These two protein chains interact to form a complex.

Sequence of protein 1:
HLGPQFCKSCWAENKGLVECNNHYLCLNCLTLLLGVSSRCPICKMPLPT

Contacts between the two chains:
Residue M693 in protein 2 is in contact with residue P65 in protein 1 (closest heavy-atom distance 3.9 Å).
Residue T695 in protein 2 contacts residue K32 in protein 1 (closest heavy-atom distance 4.4 Å).
Residue W1392 in protein 2 is in contact with residue P28 in protein 1 (closest heavy-atom distance 4.0 Å).
Residue H1348 in protein 2 interacts with residue N38 in protein 1 (closest heavy-atom distance 3.5 Å).
Residue S1183 in protein 2 interacts with residue G27 in protein 1 (closest heavy-atom distance 4.8 Å).
Residue S1183 in protein 2 contacts residue P28 in protein 1 (closest heavy-atom distance 3.1 Å).
Residue R1380 in protein 2 is in contact with residue F30 in protein 1 (closest heavy-atom distance 2.6 Å).
Residue N607 in protein 2 contacts residue V60 in protein 1 (closest heavy-atom distance 3.8 Å).
Residue S692 in protein 2 contacts residue S33 in protein 1 (closest heavy-atom distance 3.2 Å).
Residue M694 in protein 2 interacts with residue W35 in protein 1 (closest heavy-atom distance 3.7 Å).
Residue M1184 in protein 2 contacts residue P28 in protein 1 (closest heavy-atom distance 3.7 Å).
Residue K691 in protein 2 interacts with residue S33 in protein 1 (closest heavy-atom distance 4.1 Å).
Residue S692 in protein 2 interacts with residue C53 in protein 1 (closest heavy-atom distance 4.5 Å).
Residue N1721 in protein 2 interacts with residue P65 in protein 1 (closest heavy-atom distance 4.2 Å).
Residue W1392 in protein 2 contacts residue K32 in protein 1 (closest heavy-atom distance 3.5 Å).
Residue M693 in protein 2 interacts with residue L57 in protein 1 (closest heavy-atom distance 4.2 Å).
Residue C1723 in protein 2 contacts residue K68 in protein 1 (closest heavy-atom distance 3.5 Å).
Residue D1724 in protein 2 interacts with residue K68 in protein 1 (closest heavy-atom distance 2.8 Å).
Residue N607 in protein 2 is in contact with residue G59 in protein 1 (closest heavy-atom distance 3.6 Å).
Residue R1380 in protein 2 is in contact with residue W35 in protein 1 (closest heavy-atom distance 4.1 Å).
Residue F1381 in protein 2 contacts residue F30 in protein 1 (closest heavy-atom distance 4.2 Å).
Residue C1723 in protein 2 is in contact with residue P65 in protein 1 (closest heavy-atom distance 4.9 Å).
Residue N1721 in protein 2 contacts residue K68 in protein 1 (closest heavy-atom distance 3.0 Å).
Residue W1392 in protein 2 contacts residue C31 in protein 1 (closest heavy-atom distance 4.6 Å).
Residue V1391 in protein 2 contacts residue W35 in protein 1 (closest heavy-atom distance 3.4 Å).
Residue M694 in protein 2 interacts with residue C34 in protein 1 (closest heavy-atom distance 3.8 Å).
Residue T695 in protein 2 contacts residue W35 in protein 1 (closest heavy-atom distance 3.3 Å).
Residue F1381 in protein 2 contacts residue A36 in protein 1 (closest heavy-atom distance 5.0 Å).
Residue A1185 in protein 2 contacts residue F30 in protein 1 (closest heavy-atom distance 3.7 Å).
Residue W1392 in protein 2 contacts residue W35 in protein 1 (closest heavy-atom distance 3.4 Å).
Residue K263 in protein 2 is in contact with residue C34 in protein 1 (closest heavy-atom distance 4.6 Å).
Residue F1381 in protein 2 is in contact with residue W35 in protein 1 (closest heavy-atom distance 2.9 Å).
Residue M694 in protein 2 interacts with residue S33 in protein 1 (closest heavy-atom distance 2.9 Å).
Residue K691 in protein 2 is in contact with residue C34 in protein 1 (closest heavy-atom distance 3.3 Å).
Residue V1382 in protein 2 is in contact with residue W35 in protein 1 (closest heavy-atom distance 4.8 Å).
Residue F698 in protein 2 contacts residue W35 in protein 1 (closest heavy-atom distance 4.4 Å).
Residue K691 in protein 2 is in contact with residue C53 in protein 1 (closest heavy-atom distance 3.6 Å).
Residue D605 in protein 2 contacts residue V60 in protein 1 (closest heavy-atom distance 4.5 Å).
Residue A1185 in protein 2 is in contact with residue P28 in protein 1 (closest heavy-atom distance 3.6 Å).
Residue M693 in protein 2 interacts with residue C34 in protein 1 (closest heavy-atom distance 4.8 Å).
Residue M693 in protein 2 is in contact with residue S33 in protein 1 (closest heavy-atom distance 2.8 Å).
Residue V650 in protein 2 is in contact with residue W35 in protein 1 (closest heavy-atom distance 3.5 Å).
Residue D605 in protein 2 is in contact with residue L57 in protein 1 (closest heavy-atom distance 5.0 Å).
Residue W1392 in protein 2 contacts residue F30 in protein 1 (closest heavy-atom distance 4.2 Å).
Residue E608 in protein 2 interacts with residue L56 in protein 1 (closest heavy-atom distance 3.4 Å).
Residue S692 in protein 2 is in contact with residue C34 in protein 1 (closest heavy-atom distance 4.9 Å).
Residue R697 in protein 2 is in contact with residue S33 in protein 1 (closest heavy-atom distance 4.9 Å).
Residue N607 in protein 2 is in contact with residue L56 in protein 1 (closest heavy-atom distance 3.0 Å).

Sequence of protein 2:
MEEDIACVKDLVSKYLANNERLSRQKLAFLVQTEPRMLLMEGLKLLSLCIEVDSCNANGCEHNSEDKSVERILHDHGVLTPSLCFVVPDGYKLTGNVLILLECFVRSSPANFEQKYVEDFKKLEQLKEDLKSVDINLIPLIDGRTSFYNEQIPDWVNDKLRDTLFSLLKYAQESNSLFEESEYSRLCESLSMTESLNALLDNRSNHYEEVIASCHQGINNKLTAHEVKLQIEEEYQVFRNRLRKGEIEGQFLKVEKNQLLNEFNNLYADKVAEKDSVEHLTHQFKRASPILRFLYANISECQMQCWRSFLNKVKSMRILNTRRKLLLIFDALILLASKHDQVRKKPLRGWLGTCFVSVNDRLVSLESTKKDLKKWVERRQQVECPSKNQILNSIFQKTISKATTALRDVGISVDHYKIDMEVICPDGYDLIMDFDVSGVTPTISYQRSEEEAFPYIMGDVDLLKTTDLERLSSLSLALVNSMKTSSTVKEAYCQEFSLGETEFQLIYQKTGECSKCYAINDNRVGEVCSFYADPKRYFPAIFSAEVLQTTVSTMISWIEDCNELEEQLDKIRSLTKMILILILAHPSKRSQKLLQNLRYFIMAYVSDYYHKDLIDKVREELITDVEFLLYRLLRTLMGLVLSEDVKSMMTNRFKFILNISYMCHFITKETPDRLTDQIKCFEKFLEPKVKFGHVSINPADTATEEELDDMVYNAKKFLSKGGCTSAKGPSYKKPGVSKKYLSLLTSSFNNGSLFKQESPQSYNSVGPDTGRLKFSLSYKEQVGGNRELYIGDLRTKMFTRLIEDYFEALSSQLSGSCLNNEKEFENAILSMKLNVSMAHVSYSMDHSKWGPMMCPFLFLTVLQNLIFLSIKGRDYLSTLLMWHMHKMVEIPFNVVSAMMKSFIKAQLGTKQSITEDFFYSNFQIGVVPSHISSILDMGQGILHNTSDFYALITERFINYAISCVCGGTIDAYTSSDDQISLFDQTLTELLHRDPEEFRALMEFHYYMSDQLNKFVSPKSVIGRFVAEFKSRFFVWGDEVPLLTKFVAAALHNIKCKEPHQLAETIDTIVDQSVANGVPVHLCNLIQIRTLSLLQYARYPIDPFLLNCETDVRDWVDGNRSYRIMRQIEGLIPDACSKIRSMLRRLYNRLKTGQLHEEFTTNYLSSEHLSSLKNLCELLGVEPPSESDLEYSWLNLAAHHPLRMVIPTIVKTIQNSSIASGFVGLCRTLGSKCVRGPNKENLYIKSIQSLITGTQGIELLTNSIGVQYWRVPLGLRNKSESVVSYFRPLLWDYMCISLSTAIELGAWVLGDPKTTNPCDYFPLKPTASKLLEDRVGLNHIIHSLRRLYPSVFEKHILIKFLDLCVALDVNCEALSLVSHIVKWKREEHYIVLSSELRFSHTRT